Residue-level contacts at the interface:
Residue K1285 in chain A contacts residue V109 in chain B (closest heavy-atom distance 4.8 Å).
Residue K1285 in chain A interacts with residue D110 in chain B (closest heavy-atom distance 3.8 Å).
Residue K1285 in chain A interacts with residue K129 in chain B (closest heavy-atom distance 3.7 Å).
Residue K1285 in chain A interacts with residue Q127 in chain B (closest heavy-atom distance 4.5 Å).
Residue K1285 in chain A is in contact with residue L108 in chain B (closest heavy-atom distance 5.0 Å).

Sequence of chain B:
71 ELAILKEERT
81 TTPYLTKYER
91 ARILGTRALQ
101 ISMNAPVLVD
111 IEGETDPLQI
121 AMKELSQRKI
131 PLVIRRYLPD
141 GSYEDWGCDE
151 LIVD

Sequence of chain A:
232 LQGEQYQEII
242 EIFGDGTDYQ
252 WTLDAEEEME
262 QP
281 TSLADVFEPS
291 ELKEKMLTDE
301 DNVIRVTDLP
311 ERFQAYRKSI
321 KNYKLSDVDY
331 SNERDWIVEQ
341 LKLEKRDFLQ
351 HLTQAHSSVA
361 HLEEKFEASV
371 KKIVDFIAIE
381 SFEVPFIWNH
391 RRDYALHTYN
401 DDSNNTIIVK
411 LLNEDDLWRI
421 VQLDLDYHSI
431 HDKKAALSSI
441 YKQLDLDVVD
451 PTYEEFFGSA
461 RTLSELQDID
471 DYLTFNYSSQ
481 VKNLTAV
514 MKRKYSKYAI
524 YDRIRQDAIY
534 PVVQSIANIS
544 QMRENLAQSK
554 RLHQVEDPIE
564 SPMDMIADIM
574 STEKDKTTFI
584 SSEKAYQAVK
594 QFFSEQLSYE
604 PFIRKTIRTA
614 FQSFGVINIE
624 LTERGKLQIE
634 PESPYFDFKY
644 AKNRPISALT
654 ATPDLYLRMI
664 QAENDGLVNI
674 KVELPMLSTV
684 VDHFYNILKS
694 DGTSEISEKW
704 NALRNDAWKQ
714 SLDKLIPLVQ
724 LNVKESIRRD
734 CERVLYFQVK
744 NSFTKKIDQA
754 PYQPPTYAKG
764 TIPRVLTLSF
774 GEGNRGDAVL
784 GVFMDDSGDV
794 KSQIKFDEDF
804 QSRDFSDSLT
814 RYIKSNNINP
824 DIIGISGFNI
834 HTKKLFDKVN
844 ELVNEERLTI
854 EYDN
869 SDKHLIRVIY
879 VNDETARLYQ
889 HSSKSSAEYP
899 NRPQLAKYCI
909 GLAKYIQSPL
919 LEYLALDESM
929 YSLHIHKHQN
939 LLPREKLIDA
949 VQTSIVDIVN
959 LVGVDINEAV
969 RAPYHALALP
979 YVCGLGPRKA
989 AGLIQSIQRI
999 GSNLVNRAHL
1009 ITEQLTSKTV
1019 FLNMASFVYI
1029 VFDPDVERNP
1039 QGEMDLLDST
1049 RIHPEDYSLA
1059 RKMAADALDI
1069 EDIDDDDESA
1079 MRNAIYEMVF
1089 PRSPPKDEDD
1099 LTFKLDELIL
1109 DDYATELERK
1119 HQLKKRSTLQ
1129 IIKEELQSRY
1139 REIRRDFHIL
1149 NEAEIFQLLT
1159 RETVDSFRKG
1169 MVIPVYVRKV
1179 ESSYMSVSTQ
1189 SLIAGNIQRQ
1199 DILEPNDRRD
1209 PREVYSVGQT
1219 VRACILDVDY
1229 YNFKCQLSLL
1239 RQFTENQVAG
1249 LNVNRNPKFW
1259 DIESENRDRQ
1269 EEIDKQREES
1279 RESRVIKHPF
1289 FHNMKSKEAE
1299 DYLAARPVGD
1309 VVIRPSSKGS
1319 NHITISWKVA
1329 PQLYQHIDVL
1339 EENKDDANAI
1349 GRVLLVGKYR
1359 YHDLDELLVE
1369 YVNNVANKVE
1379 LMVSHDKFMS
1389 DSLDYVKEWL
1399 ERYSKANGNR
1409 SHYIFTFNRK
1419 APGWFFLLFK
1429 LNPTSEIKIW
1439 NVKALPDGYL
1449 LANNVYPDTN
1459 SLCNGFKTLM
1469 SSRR

The following describes two proteins that form a bound complex.